Interface contacts:
Residue F205 in protein 1 is in contact with residue T313 in protein 2 (closest heavy-atom distance 4.0 Å).
Residue I468 in protein 1 interacts with residue R298 in protein 2 (closest heavy-atom distance 3.8 Å).
Residue L142 in protein 1 interacts with residue I314 in protein 2 (closest heavy-atom distance 3.6 Å).
Residue L202 in protein 1 contacts residue I314 in protein 2 (closest heavy-atom distance 4.1 Å).
Residue Y20 in protein 1 is in contact with residue R613 in protein 2 (closest heavy-atom distance 4.0 Å).
Residue E689 in protein 1 is in contact with residue K287 in protein 2 (closest heavy-atom distance 2.6 Å).
Residue L404 in protein 1 is in contact with residue L302 in protein 2 (closest heavy-atom distance 3.9 Å).
Residue S465 in protein 1 interacts with residue L304 in protein 2 (closest heavy-atom distance 3.5 Å).
Residue S197 in protein 1 interacts with residue F318 in protein 2 (closest heavy-atom distance 3.7 Å).
Residue E352 in protein 1 is in contact with residue P309 in protein 2 (closest heavy-atom distance 3.7 Å).
Residue F205 in protein 1 interacts with residue F317 in protein 2 (closest heavy-atom distance 3.6 Å).
Residue E22 in protein 1 is in contact with residue R609 in protein 2 (closest heavy-atom distance 2.7 Å).
Residue D201 in protein 1 interacts with residue F317 in protein 2 (closest heavy-atom distance 3.5 Å).
Residue F205 in protein 1 contacts residue I314 in protein 2 (closest heavy-atom distance 3.6 Å).
Residue G398 in protein 1 is in contact with residue H307 in protein 2 (closest heavy-atom distance 4.0 Å).
Residue E687 in protein 1 is in contact with residue R295 in protein 2 (closest heavy-atom distance 2.9 Å).
Residue I469 in protein 1 contacts residue L302 in protein 2 (closest heavy-atom distance 3.8 Å).
Residue V462 in protein 1 contacts residue L304 in protein 2 (closest heavy-atom distance 3.7 Å).
Residue G198 in protein 1 contacts residue F318 in protein 2 (closest heavy-atom distance 3.8 Å).
Residue S405 in protein 1 interacts with residue L302 in protein 2 (closest heavy-atom distance 4.0 Å).
Residue L204 in protein 1 is in contact with residue F317 in protein 2 (closest heavy-atom distance 4.0 Å).
Residue Y139 in protein 1 contacts residue H315 in protein 2 (closest heavy-atom distance 3.2 Å).
Residue E136 in protein 1 is in contact with residue K319 in protein 2 (closest heavy-atom distance 3.0 Å).
Residue L404 in protein 1 interacts with residue L304 in protein 2 (closest heavy-atom distance 4.0 Å).
Residue S135 in protein 1 is in contact with residue F318 in protein 2 (closest heavy-atom distance 3.8 Å).
Residue R357 in protein 1 contacts residue M308 in protein 2 (closest heavy-atom distance 3.5 Å).
Residue Y475 in protein 1 is in contact with residue R298 in protein 2 (closest heavy-atom distance 3.3 Å).
Residue S465 in protein 1 contacts residue N303 in protein 2 (closest heavy-atom distance 3.6 Å).
Residue I468 in protein 1 interacts with residue L302 in protein 2 (closest heavy-atom distance 3.7 Å).
Residue Q143 in protein 1 interacts with residue H315 in protein 2 (closest heavy-atom distance 2.9 Å).
Residue Y139 in protein 1 contacts residue I314 in protein 2 (closest heavy-atom distance 3.7 Å).
Residue G398 in protein 1 contacts residue P305 in protein 2 (closest heavy-atom distance 3.1 Å).
Residue V462 in protein 1 interacts with residue N303 in protein 2 (closest heavy-atom distance 3.9 Å).
Residue L399 in protein 1 is in contact with residue H307 in protein 2 (closest heavy-atom distance 3.4 Å).
Residue N356 in protein 1 is in contact with residue H307 in protein 2 (closest heavy-atom distance 3.7 Å).
Residue S686 in protein 1 is in contact with residue R295 in protein 2 (closest heavy-atom distance 4.1 Å).
Residue I468 in protein 1 contacts residue A301 in protein 2 (closest heavy-atom distance 3.5 Å).
Residue L524 in protein 1 interacts with residue Q294 in protein 2 (closest heavy-atom distance 4.0 Å).
Residue E22 in protein 1 contacts residue R613 in protein 2 (closest heavy-atom distance 2.9 Å).
Residue S208 in protein 1 is in contact with residue F317 in protein 2 (closest heavy-atom distance 3.2 Å).
Residue S401 in protein 1 contacts residue Y306 in protein 2 (closest heavy-atom distance 3.6 Å).
Residue I468 in protein 1 contacts residue S300 in protein 2 (closest heavy-atom distance 3.3 Å).
Residue S465 in protein 1 interacts with residue L302 in protein 2 (closest heavy-atom distance 3.8 Å).
Residue N523 in protein 1 is in contact with residue Q294 in protein 2 (closest heavy-atom distance 3.5 Å).
Residue Y139 in protein 1 interacts with residue F318 in protein 2 (closest heavy-atom distance 3.4 Å).
Residue L202 in protein 1 contacts residue F318 in protein 2 (closest heavy-atom distance 3.4 Å).
Residue L524 in protein 1 interacts with residue H290 in protein 2 (closest heavy-atom distance 3.5 Å).
Residue G398 in protein 1 contacts residue Y306 in protein 2 (closest heavy-atom distance 4.2 Å).
Residue H27 in protein 1 is in contact with residue R613 in protein 2 (closest heavy-atom distance 3.9 Å).
Residue F205 in protein 1 interacts with residue K312 in protein 2 (closest heavy-atom distance 3.9 Å).
Residue E136 in protein 1 interacts with residue F318 in protein 2 (closest heavy-atom distance 3.7 Å).
Residue A461 in protein 1 is in contact with residue N303 in protein 2 (closest heavy-atom distance 3.1 Å).
Residue S401 in protein 1 is in contact with residue L304 in protein 2 (closest heavy-atom distance 3.7 Å).
Residue Q143 in protein 1 interacts with residue I314 in protein 2 (closest heavy-atom distance 3.6 Å).
Residue N353 in protein 1 is in contact with residue P309 in protein 2 (closest heavy-atom distance 3.8 Å).
Residue I468 in protein 1 is in contact with residue I297 in protein 2 (closest heavy-atom distance 3.5 Å).
Residue N471 in protein 1 contacts residue R298 in protein 2 (closest heavy-atom distance 2.8 Å).
Residue N472 in protein 1 interacts with residue R298 in protein 2 (closest heavy-atom distance 3.4 Å).
Residue N471 in protein 1 is in contact with residue I297 in protein 2 (closest heavy-atom distance 3.7 Å).
Residue N471 in protein 1 contacts residue Q294 in protein 2 (closest heavy-atom distance 3.6 Å).

Sequence of protein 2:
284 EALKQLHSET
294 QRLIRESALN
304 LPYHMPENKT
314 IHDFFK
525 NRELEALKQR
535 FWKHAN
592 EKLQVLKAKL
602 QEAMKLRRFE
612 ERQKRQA

Sequence of protein 1:
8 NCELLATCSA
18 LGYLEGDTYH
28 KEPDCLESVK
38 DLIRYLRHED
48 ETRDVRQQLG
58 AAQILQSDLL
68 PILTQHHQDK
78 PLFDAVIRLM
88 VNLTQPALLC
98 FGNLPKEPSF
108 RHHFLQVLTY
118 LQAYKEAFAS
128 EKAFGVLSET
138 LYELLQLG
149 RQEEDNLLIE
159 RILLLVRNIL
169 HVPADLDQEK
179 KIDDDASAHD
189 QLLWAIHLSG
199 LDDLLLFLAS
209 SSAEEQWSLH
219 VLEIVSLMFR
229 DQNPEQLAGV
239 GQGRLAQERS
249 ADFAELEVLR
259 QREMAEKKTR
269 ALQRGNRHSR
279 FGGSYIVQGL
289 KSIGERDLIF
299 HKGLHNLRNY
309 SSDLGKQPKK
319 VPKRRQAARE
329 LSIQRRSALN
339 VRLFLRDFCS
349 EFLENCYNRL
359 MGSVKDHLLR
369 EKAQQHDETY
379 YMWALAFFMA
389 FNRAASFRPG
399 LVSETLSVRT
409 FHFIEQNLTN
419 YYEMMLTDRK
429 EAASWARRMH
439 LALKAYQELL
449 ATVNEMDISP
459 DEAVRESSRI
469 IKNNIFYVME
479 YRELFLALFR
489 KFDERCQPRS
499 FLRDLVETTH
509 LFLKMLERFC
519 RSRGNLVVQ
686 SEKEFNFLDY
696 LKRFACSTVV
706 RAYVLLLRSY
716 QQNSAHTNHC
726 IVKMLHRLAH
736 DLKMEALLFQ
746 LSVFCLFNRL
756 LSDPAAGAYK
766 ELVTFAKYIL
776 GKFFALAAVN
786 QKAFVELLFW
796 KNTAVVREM

These two protein chains interact to form a complex.